The following describes two proteins that form a bound complex.

Contacts between the two chains:
Residue V35 in the second protein interacts with residue L31 in the first protein (closest heavy-atom distance 4.1 Å).
Residue V28 in the second protein contacts residue L24 in the first protein (closest heavy-atom distance 4.1 Å).
Residue L14 in the second protein interacts with residue L14 in the first protein (closest heavy-atom distance 3.8 Å).
Residue L38 in the second protein contacts residue L38 in the first protein (closest heavy-atom distance 4.0 Å).
Residue L14 in the second protein is in contact with residue A13 in the first protein (closest heavy-atom distance 3.8 Å).
Residue I42 in the second protein is in contact with residue L38 in the first protein (closest heavy-atom distance 3.8 Å).
Residue V50 in the second protein is in contact with residue I49 in the first protein (closest heavy-atom distance 4.2 Å).
Residue V35 in the second protein interacts with residue V35 in the first protein (closest heavy-atom distance 3.7 Å).
Residue T17 in the second protein interacts with residue T17 in the first protein (closest heavy-atom distance 4.4 Å).
Residue I42 in the second protein contacts residue Y41 in the first protein (closest heavy-atom distance 4.3 Å).
Residue V7 in the second protein is in contact with residue E6 in the first protein (closest heavy-atom distance 3.8 Å).
Residue V7 in the second protein interacts with residue V7 in the first protein (closest heavy-atom distance 3.4 Å).
Residue L31 in the second protein contacts residue L31 in the first protein (closest heavy-atom distance 3.9 Å).
Residue V50 in the second protein interacts with residue L46 in the first protein (closest heavy-atom distance 4.0 Å).
Residue V28 in the second protein contacts residue L31 in the first protein (closest heavy-atom distance 4.5 Å).
Residue V21 in the second protein interacts with residue T17 in the first protein (closest heavy-atom distance 4.7 Å).
Residue V50 in the second protein interacts with residue V50 in the first protein (closest heavy-atom distance 4.3 Å).
Residue I42 in the second protein interacts with residue L46 in the first protein (closest heavy-atom distance 4.2 Å).
Residue V21 in the second protein is in contact with residue V21 in the first protein (closest heavy-atom distance 4.0 Å).
Residue V21 in the second protein is in contact with residue A20 in the first protein (closest heavy-atom distance 4.3 Å).
Residue N18 in the second protein interacts with residue T17 in the first protein (closest heavy-atom distance 2.5 Å).
Residue I10 in the second protein contacts residue I10 in the first protein (closest heavy-atom distance 3.9 Å).
Residue K11 in the second protein contacts residue I10 in the first protein (closest heavy-atom distance 4.2 Å).
Residue T32 in the second protein is in contact with residue L31 in the first protein (closest heavy-atom distance 3.7 Å).
Residue L14 in the second protein is in contact with residue T17 in the first protein (closest heavy-atom distance 3.5 Å).
Residue I42 in the second protein is in contact with residue I42 in the first protein (closest heavy-atom distance 4.1 Å).
Residue V28 in the second protein interacts with residue V28 in the first protein (closest heavy-atom distance 3.9 Å).
Residue L47 in the second protein contacts residue L46 in the first protein (closest heavy-atom distance 3.5 Å).
Residue L14 in the second protein is in contact with residue I10 in the first protein (closest heavy-atom distance 3.9 Å).
Residue V35 in the second protein interacts with residue L38 in the first protein (closest heavy-atom distance 4.0 Å).
Residue K39 in the second protein is in contact with residue L38 in the first protein (closest heavy-atom distance 4.1 Å).
Residue L47 in the second protein contacts residue Y41 in the first protein (closest heavy-atom distance 3.5 Å).
Residue V21 in the second protein contacts residue L24 in the first protein (closest heavy-atom distance 4.6 Å).
Residue L3 in the second protein is in contact with residue L3 in the first protein (closest heavy-atom distance 3.6 Å).
Residue L24 in the second protein interacts with residue L24 in the first protein (closest heavy-atom distance 3.8 Å).
Residue E4 in the second protein contacts residue L3 in the first protein (closest heavy-atom distance 3.9 Å).
Residue L46 in the second protein contacts residue L46 in the first protein (closest heavy-atom distance 3.4 Å).
Residue V7 in the second protein contacts residue I10 in the first protein (closest heavy-atom distance 3.2 Å).
Residue S25 in the second protein is in contact with residue L24 in the first protein (closest heavy-atom distance 3.8 Å).
Residue V7 in the second protein interacts with residue L3 in the first protein (closest heavy-atom distance 3.5 Å).

Sequence of the second protein:
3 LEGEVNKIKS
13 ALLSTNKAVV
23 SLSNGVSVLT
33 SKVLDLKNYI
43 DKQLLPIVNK

Sequence of the first protein:
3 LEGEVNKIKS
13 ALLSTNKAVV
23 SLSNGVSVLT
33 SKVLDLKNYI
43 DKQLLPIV